These two protein chains interact to form a complex.

Sequence of chain B:
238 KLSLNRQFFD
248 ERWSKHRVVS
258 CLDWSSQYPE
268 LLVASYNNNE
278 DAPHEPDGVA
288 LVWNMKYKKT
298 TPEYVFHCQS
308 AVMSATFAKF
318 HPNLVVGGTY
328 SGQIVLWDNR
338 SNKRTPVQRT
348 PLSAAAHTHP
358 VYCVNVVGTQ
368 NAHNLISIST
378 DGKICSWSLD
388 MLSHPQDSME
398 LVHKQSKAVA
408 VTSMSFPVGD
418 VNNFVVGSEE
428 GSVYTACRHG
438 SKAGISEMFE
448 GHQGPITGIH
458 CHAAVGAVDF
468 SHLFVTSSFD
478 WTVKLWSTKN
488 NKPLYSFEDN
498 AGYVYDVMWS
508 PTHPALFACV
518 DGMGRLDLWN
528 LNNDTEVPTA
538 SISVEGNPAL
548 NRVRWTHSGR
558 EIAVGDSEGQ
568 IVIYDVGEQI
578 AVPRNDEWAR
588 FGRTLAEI

Residue-level contacts at the interface:
Residue I649 in chain A is in contact with residue Y500 in chain B (closest heavy-atom distance 3.8 Å).
Residue Q631 in chain A contacts residue G519 in chain B (closest heavy-atom distance 2.9 Å).
Residue I649 in chain A interacts with residue P452 in chain B (closest heavy-atom distance 3.7 Å).
Residue R639 in chain A is in contact with residue T454 in chain B (closest heavy-atom distance 3.4 Å).
Residue W755 in chain A is in contact with residue E427 in chain B (closest heavy-atom distance 2.9 Å).
Residue R751 in chain A is in contact with residue E427 in chain B (closest heavy-atom distance 4.0 Å).
Residue K754 in chain A contacts residue S429 in chain B (closest heavy-atom distance 4.3 Å).
Residue Q653 in chain A is in contact with residue F476 in chain B (closest heavy-atom distance 3.4 Å).
Residue R786 in chain A interacts with residue D284 in chain B (closest heavy-atom distance 3.7 Å).
Residue R639 in chain A is in contact with residue Y359 in chain B (closest heavy-atom distance 3.2 Å).
Residue R639 in chain A interacts with residue R549 in chain B (closest heavy-atom distance 3.4 Å).
Residue V750 in chain A interacts with residue E426 in chain B (closest heavy-atom distance 4.2 Å).
Residue R786 in chain A contacts residue Q306 in chain B (closest heavy-atom distance 2.9 Å).
Residue K754 in chain A interacts with residue S425 in chain B (closest heavy-atom distance 4.0 Å).
Residue V638 in chain A is in contact with residue M310 in chain B (closest heavy-atom distance 3.9 Å).
Residue Y775 in chain A is in contact with residue H356 in chain B (closest heavy-atom distance 3.2 Å).
Residue Y775 in chain A interacts with residue T355 in chain B (closest heavy-atom distance 3.9 Å).
Residue R656 in chain A interacts with residue Q450 in chain B (closest heavy-atom distance 3.2 Å).
Residue K754 in chain A is in contact with residue E427 in chain B (closest heavy-atom distance 2.7 Å).
Residue R583 in chain A contacts residue V534 in chain B (closest heavy-atom distance 3.4 Å).
Residue N579 in chain A contacts residue N497 in chain B (closest heavy-atom distance 3.0 Å).
Residue E783 in chain A contacts residue Q330 in chain B (closest heavy-atom distance 3.8 Å).
Residue Q631 in chain A contacts residue N544 in chain B (closest heavy-atom distance 2.7 Å).
Residue V638 in chain A interacts with residue V255 in chain B (closest heavy-atom distance 3.6 Å).
Residue Q653 in chain A interacts with residue G451 in chain B (closest heavy-atom distance 3.9 Å).
Residue R656 in chain A is in contact with residue D477 in chain B (closest heavy-atom distance 3.5 Å).
Residue R639 in chain A interacts with residue N548 in chain B (closest heavy-atom distance 2.3 Å).
Residue E783 in chain A interacts with residue S307 in chain B (closest heavy-atom distance 3.6 Å).
Residue Q657 in chain A contacts residue W478 in chain B (closest heavy-atom distance 3.1 Å).
Residue M635 in chain A is in contact with residue N548 in chain B (closest heavy-atom distance 3.6 Å).
Residue D640 in chain A contacts residue Y359 in chain B (closest heavy-atom distance 2.5 Å).
Residue I779 in chain A interacts with residue T355 in chain B (closest heavy-atom distance 3.2 Å).
Residue V638 in chain A is in contact with residue N548 in chain B (closest heavy-atom distance 4.0 Å).
Residue S780 in chain A contacts residue L349 in chain B (closest heavy-atom distance 3.9 Å).
Residue V638 in chain A is in contact with residue Y359 in chain B (closest heavy-atom distance 3.3 Å).
Residue P776 in chain A interacts with residue T355 in chain B (closest heavy-atom distance 3.6 Å).
Residue I779 in chain A contacts residue L349 in chain B (closest heavy-atom distance 3.8 Å).
Residue L641 in chain A interacts with residue F476 in chain B (closest heavy-atom distance 4.2 Å).
Residue Q631 in chain A contacts residue M520 in chain B (closest heavy-atom distance 4.3 Å).
Residue R639 in chain A contacts residue Y502 in chain B (closest heavy-atom distance 3.8 Å).
Residue E783 in chain A contacts residue S328 in chain B (closest heavy-atom distance 2.4 Å).
Residue Q631 in chain A is in contact with residue A546 in chain B (closest heavy-atom distance 3.3 Å).
Residue T787 in chain A is in contact with residue Q306 in chain B (closest heavy-atom distance 4.1 Å).
Residue M635 in chain A contacts residue Y502 in chain B (closest heavy-atom distance 3.2 Å).
Residue Q653 in chain A contacts residue D477 in chain B (closest heavy-atom distance 3.2 Å).
Residue Q657 in chain A contacts residue D477 in chain B (closest heavy-atom distance 3.8 Å).
Residue R583 in chain A interacts with residue E533 in chain B (closest heavy-atom distance 3.0 Å).
Residue D640 in chain A is in contact with residue P357 in chain B (closest heavy-atom distance 3.6 Å).
Residue E783 in chain A interacts with residue L349 in chain B (closest heavy-atom distance 3.4 Å).
Residue M635 in chain A is in contact with residue A546 in chain B (closest heavy-atom distance 3.8 Å).
Residue I779 in chain A is in contact with residue S328 in chain B (closest heavy-atom distance 4.3 Å).
Residue M635 in chain A interacts with residue S564 in chain B (closest heavy-atom distance 3.6 Å).
Residue K754 in chain A contacts residue E426 in chain B (closest heavy-atom distance 3.0 Å).
Residue V638 in chain A contacts residue N274 in chain B (closest heavy-atom distance 3.4 Å).
Residue D640 in chain A interacts with residue Y327 in chain B (closest heavy-atom distance 3.0 Å).
Residue R751 in chain A is in contact with residue E426 in chain B (closest heavy-atom distance 3.5 Å).
Residue E783 in chain A interacts with residue Q306 in chain B (closest heavy-atom distance 2.7 Å).
Residue D640 in chain A is in contact with residue M310 in chain B (closest heavy-atom distance 4.3 Å).
Residue Q631 in chain A contacts residue P545 in chain B (closest heavy-atom distance 4.3 Å).
Residue K754 in chain A contacts residue G428 in chain B (closest heavy-atom distance 4.3 Å).

Sequence of chain A:
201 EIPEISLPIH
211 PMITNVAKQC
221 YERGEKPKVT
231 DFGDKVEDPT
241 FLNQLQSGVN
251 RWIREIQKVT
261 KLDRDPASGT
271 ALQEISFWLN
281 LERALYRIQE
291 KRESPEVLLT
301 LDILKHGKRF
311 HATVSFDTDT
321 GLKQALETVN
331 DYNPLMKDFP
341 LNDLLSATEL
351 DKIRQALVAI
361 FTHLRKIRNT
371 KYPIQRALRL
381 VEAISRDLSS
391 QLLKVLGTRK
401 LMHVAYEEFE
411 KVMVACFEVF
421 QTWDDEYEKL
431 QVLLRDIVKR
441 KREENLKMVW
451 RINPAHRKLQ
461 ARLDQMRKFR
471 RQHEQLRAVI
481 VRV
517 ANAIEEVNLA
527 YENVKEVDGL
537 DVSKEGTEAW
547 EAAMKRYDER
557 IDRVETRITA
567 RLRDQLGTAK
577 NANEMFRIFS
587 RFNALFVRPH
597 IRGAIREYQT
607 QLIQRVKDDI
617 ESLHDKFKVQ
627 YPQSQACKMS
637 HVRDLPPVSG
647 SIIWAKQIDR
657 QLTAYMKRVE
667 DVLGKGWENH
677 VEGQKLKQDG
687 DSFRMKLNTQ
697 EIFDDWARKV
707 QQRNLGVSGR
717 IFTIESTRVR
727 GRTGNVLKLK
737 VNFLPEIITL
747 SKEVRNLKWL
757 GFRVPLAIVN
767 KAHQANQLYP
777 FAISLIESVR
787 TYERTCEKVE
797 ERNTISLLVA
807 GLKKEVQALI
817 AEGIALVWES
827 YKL